Contacts between the two chains:
Residue R64 in chain A interacts with residue R43 in chain B (closest heavy-atom distance 3.4 Å).
Residue R46 in chain A contacts residue Y5 in chain B (closest heavy-atom distance 4.3 Å).
Residue R88 in chain A interacts with residue A48 in chain B (closest heavy-atom distance 3.2 Å).
Residue E5 in chain A contacts residue R43 in chain B (closest heavy-atom distance 3.1 Å).
Residue R46 in chain A interacts with residue L49 in chain B (closest heavy-atom distance 3.3 Å).
Residue K41 in chain A is in contact with residue K6 in chain B (closest heavy-atom distance 3.7 Å).
Residue V6 in chain A is in contact with residue Y5 in chain B (closest heavy-atom distance 2.5 Å).
Residue M90 in chain A is in contact with residue H2 in chain B (closest heavy-atom distance 5.0 Å).
Residue W43 in chain A contacts residue Y5 in chain B (closest heavy-atom distance 4.7 Å).
Residue Y50 in chain A interacts with residue A48 in chain B (closest heavy-atom distance 3.6 Å).
Residue Y50 in chain A contacts residue E17 in chain B (closest heavy-atom distance 4.7 Å).
Residue Y50 in chain A contacts residue P51 in chain B (closest heavy-atom distance 3.5 Å).
Residue R46 in chain A is in contact with residue S44 in chain B (closest heavy-atom distance 4.8 Å).
Residue R64 in chain A contacts residue Y5 in chain B (closest heavy-atom distance 3.7 Å).
Residue E5 in chain A is in contact with residue Y5 in chain B (closest heavy-atom distance 2.9 Å).
Residue I92 in chain A contacts residue H2 in chain B (closest heavy-atom distance 3.7 Å).
Residue M7 in chain A interacts with residue Y5 in chain B (closest heavy-atom distance 3.2 Å).
Residue R88 in chain A contacts residue M47 in chain B (closest heavy-atom distance 3.1 Å).
Residue A49 in chain A interacts with residue L49 in chain B (closest heavy-atom distance 3.5 Å).
Residue V65 in chain A contacts residue Y5 in chain B (closest heavy-atom distance 4.8 Å).
Residue R88 in chain A interacts with residue H46 in chain B (closest heavy-atom distance 4.5 Å).
Residue Y60 in chain A is in contact with residue A48 in chain B (closest heavy-atom distance 3.1 Å).
Residue E5 in chain A is in contact with residue D4 in chain B (closest heavy-atom distance 3.2 Å).
Residue Y50 in chain A contacts residue L49 in chain B (closest heavy-atom distance 4.5 Å).
Residue M90 in chain A interacts with residue Y5 in chain B (closest heavy-atom distance 4.6 Å).
Residue A49 in chain A is in contact with residue E17 in chain B (closest heavy-atom distance 4.1 Å).
Residue R64 in chain A contacts residue D4 in chain B (closest heavy-atom distance 2.3 Å).
Residue R64 in chain A interacts with residue H2 in chain B (closest heavy-atom distance 4.1 Å).
Residue I92 in chain A is in contact with residue R43 in chain B (closest heavy-atom distance 3.4 Å).
Residue I9 in chain A is in contact with residue A48 in chain B (closest heavy-atom distance 3.3 Å).
Residue I52 in chain A interacts with residue A48 in chain B (closest heavy-atom distance 4.5 Å).
Residue Y89 in chain A is in contact with residue M47 in chain B (closest heavy-atom distance 4.1 Å).
Residue V63 in chain A interacts with residue Y5 in chain B (closest heavy-atom distance 2.4 Å).
Residue M7 in chain A interacts with residue A48 in chain B (closest heavy-atom distance 3.2 Å).
Residue M90 in chain A interacts with residue R43 in chain B (closest heavy-atom distance 3.4 Å).
Residue M90 in chain A contacts residue M47 in chain B (closest heavy-atom distance 3.5 Å).
Residue V65 in chain A contacts residue D4 in chain B (closest heavy-atom distance 4.4 Å).
Residue I62 in chain A interacts with residue Y5 in chain B (closest heavy-atom distance 3.5 Å).
Residue W43 in chain A contacts residue K6 in chain B (closest heavy-atom distance 3.7 Å).
Residue Y50 in chain A contacts residue L50 in chain B (closest heavy-atom distance 4.0 Å).
Residue M7 in chain A is in contact with residue M47 in chain B (closest heavy-atom distance 3.4 Å).
Residue M7 in chain A contacts residue R43 in chain B (closest heavy-atom distance 4.2 Å).
Residue A49 in chain A is in contact with residue A48 in chain B (closest heavy-atom distance 3.9 Å).

Sequence of chain A:
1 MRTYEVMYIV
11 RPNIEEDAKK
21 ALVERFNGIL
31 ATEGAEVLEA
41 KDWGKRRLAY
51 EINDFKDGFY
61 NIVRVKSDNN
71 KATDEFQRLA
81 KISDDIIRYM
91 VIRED

This data describes a binding interaction between two proteins.

Sequence of chain B:
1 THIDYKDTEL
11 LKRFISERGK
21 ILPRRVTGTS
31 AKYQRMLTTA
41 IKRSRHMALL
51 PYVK